Sequence of chain A:
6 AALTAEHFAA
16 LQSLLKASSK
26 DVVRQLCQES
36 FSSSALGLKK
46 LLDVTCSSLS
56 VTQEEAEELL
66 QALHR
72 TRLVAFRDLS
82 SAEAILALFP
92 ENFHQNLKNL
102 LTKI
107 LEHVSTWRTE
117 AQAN

Sequence of chain B:
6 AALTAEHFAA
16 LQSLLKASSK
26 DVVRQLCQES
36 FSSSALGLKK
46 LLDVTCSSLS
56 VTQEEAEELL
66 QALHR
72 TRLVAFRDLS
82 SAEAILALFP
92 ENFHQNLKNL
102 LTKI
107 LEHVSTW

This data describes a binding interaction between two proteins.

Contacts between the two chains:
Residue L54 in chain A is in contact with residue K21 in chain B (closest heavy-atom distance 3.6 Å).
Residue L54 in chain A contacts residue A22 in chain B (closest heavy-atom distance 3.6 Å).
Residue E116 in chain A is in contact with residue S37 in chain B (closest heavy-atom distance 3.3 Å).
Residue R73 in chain A is in contact with residue F36 in chain B (closest heavy-atom distance 2.9 Å).
Residue A67 in chain A contacts residue H12 in chain B (closest heavy-atom distance 3.6 Å).
Residue P91 in chain A contacts residue F13 in chain B (closest heavy-atom distance 3.8 Å).
Residue A67 in chain A interacts with residue L16 in chain B (closest heavy-atom distance 3.8 Å).
Residue V56 in chain A interacts with residue K21 in chain B (closest heavy-atom distance 3.9 Å).
Residue L102 in chain A interacts with residue L19 in chain B (closest heavy-atom distance 3.7 Å).
Residue H69 in chain A contacts residue F36 in chain B (closest heavy-atom distance 3.7 Å).
Residue L64 in chain A is in contact with residue L16 in chain B (closest heavy-atom distance 3.7 Å).
Residue A76 in chain A contacts residue F36 in chain B (closest heavy-atom distance 3.8 Å).
Residue H69 in chain A contacts residue L41 in chain B (closest heavy-atom distance 3.7 Å).
Residue L98 in chain A contacts residue L19 in chain B (closest heavy-atom distance 3.9 Å).
Residue R70 in chain A contacts residue H12 in chain B (closest heavy-atom distance 3.4 Å).
Residue L102 in chain A interacts with residue V28 in chain B (closest heavy-atom distance 4.0 Å).
Residue H109 in chain A contacts residue Q33 in chain B (closest heavy-atom distance 3.0 Å).
Residue S53 in chain A is in contact with residue V27 in chain B (closest heavy-atom distance 3.2 Å).
Residue L64 in chain A interacts with residue L19 in chain B (closest heavy-atom distance 3.7 Å).
Residue L65 in chain A interacts with residue L41 in chain B (closest heavy-atom distance 3.3 Å).
Residue L74 in chain A interacts with residue L8 in chain B (closest heavy-atom distance 4.0 Å).
Residue R70 in chain A is in contact with residue A7 in chain B (closest heavy-atom distance 3.3 Å).
Residue E63 in chain A is in contact with residue A15 in chain B (closest heavy-atom distance 3.8 Å).
Residue H69 in chain A contacts residue S38 in chain B (closest heavy-atom distance 3.3 Å).
Residue T72 in chain A interacts with residue C32 in chain B (closest heavy-atom distance 4.0 Å).
Residue L102 in chain A interacts with residue C32 in chain B (closest heavy-atom distance 3.9 Å).
Residue L101 in chain A is in contact with residue K25 in chain B (closest heavy-atom distance 3.9 Å).
Residue W113 in chain A contacts residue C32 in chain B (closest heavy-atom distance 4.0 Å).
Residue L43 in chain A interacts with residue L41 in chain B (closest heavy-atom distance 3.6 Å).
Residue E116 in chain A interacts with residue F36 in chain B (closest heavy-atom distance 3.9 Å).
Residue L46 in chain A contacts residue E34 in chain B (closest heavy-atom distance 3.6 Å).
Residue E108 in chain A contacts residue R29 in chain B (closest heavy-atom distance 3.2 Å).
Residue L89 in chain A contacts residue F13 in chain B (closest heavy-atom distance 3.1 Å).
Residue L65 in chain A is in contact with residue S35 in chain B (closest heavy-atom distance 3.4 Å).
Residue L68 in chain A interacts with residue S35 in chain B (closest heavy-atom distance 3.4 Å).
Residue L68 in chain A is in contact with residue C32 in chain B (closest heavy-atom distance 3.7 Å).
Residue L68 in chain A contacts residue L16 in chain B (closest heavy-atom distance 3.6 Å).
Residue I105 in chain A contacts residue R29 in chain B (closest heavy-atom distance 3.8 Å).
Residue T50 in chain A is in contact with residue L31 in chain B (closest heavy-atom distance 3.3 Å).
Residue L68 in chain A is in contact with residue L31 in chain B (closest heavy-atom distance 3.7 Å).
Residue L43 in chain A is in contact with residue A40 in chain B (closest heavy-atom distance 3.6 Å).
Residue Q66 in chain A is in contact with residue K44 in chain B (closest heavy-atom distance 3.6 Å).
Residue L98 in chain A contacts residue L16 in chain B (closest heavy-atom distance 3.5 Å).
Residue F94 in chain A contacts residue Q17 in chain B (closest heavy-atom distance 3.6 Å).
Residue H95 in chain A interacts with residue L20 in chain B (closest heavy-atom distance 3.6 Å).
Residue S39 in chain A contacts residue A40 in chain B (closest heavy-atom distance 3.8 Å).
Residue L74 in chain A interacts with residue A6 in chain B (closest heavy-atom distance 3.5 Å).
Residue L43 in chain A contacts residue S38 in chain B (closest heavy-atom distance 3.3 Å).
Residue A40 in chain A is in contact with residue A40 in chain B (closest heavy-atom distance 4.0 Å).
Residue H69 in chain A interacts with residue S35 in chain B (closest heavy-atom distance 2.5 Å).
Residue T72 in chain A is in contact with residue F36 in chain B (closest heavy-atom distance 3.5 Å).
Residue R78 in chain A interacts with residue A6 in chain B (closest heavy-atom distance 2.6 Å).
Residue H69 in chain A is in contact with residue G42 in chain B (closest heavy-atom distance 3.7 Å).
Residue W113 in chain A contacts residue F36 in chain B (closest heavy-atom distance 3.3 Å).
Residue F94 in chain A is in contact with residue F13 in chain B (closest heavy-atom distance 3.4 Å).
Residue L98 in chain A contacts residue L20 in chain B (closest heavy-atom distance 3.9 Å).
Residue R70 in chain A interacts with residue L8 in chain B (closest heavy-atom distance 3.7 Å).
Residue L64 in chain A is in contact with residue A15 in chain B (closest heavy-atom distance 3.4 Å).
Residue I105 in chain A contacts residue V28 in chain B (closest heavy-atom distance 3.7 Å).
Residue L98 in chain A contacts residue Q17 in chain B (closest heavy-atom distance 3.7 Å).